Interface contacts:
Residue H110 in protein 2 interacts with residue I106 in protein 1 (closest heavy-atom distance 3.7 Å).
Residue V35 in protein 2 interacts with residue I24 in protein 1 (closest heavy-atom distance 3.8 Å).
Residue I106 in protein 2 interacts with residue M113 in protein 1 (closest heavy-atom distance 3.9 Å).
Residue H117 in protein 2 interacts with residue V99 in protein 1 (closest heavy-atom distance 3.5 Å).
Residue I31 in protein 2 contacts residue Q27 in protein 1 (closest heavy-atom distance 3.2 Å).
Residue I106 in protein 2 is in contact with residue H110 in protein 1 (closest heavy-atom distance 3.6 Å).
Residue M113 in protein 2 is in contact with residue I24 in protein 1 (closest heavy-atom distance 4.2 Å).
Residue Q27 in protein 2 contacts residue I31 in protein 1 (closest heavy-atom distance 3.3 Å).
Residue Q27 in protein 2 is in contact with residue D30 in protein 1 (closest heavy-atom distance 3.9 Å).
Residue M113 in protein 2 is in contact with residue V102 in protein 1 (closest heavy-atom distance 3.9 Å).
Residue H117 in protein 2 contacts residue D96 in protein 1 (closest heavy-atom distance 3.9 Å).
Residue P23 in protein 2 interacts with residue S34 in protein 1 (closest heavy-atom distance 4.7 Å).
Residue V103 in protein 2 is in contact with residue H117 in protein 1 (closest heavy-atom distance 3.8 Å).
Residue G107 in protein 2 interacts with residue H110 in protein 1 (closest heavy-atom distance 3.3 Å).
Residue S114 in protein 2 is in contact with residue V103 in protein 1 (closest heavy-atom distance 3.7 Å).
Residue H38 in protein 2 interacts with residue I24 in protein 1 (closest heavy-atom distance 4.1 Å).
Residue V103 in protein 2 contacts residue M113 in protein 1 (closest heavy-atom distance 3.3 Å).
Residue G100 in protein 2 interacts with residue H117 in protein 1 (closest heavy-atom distance 3.5 Å).
Residue I31 in protein 2 contacts residue I31 in protein 1 (closest heavy-atom distance 4.8 Å).
Residue I24 in protein 2 is in contact with residue V35 in protein 1 (closest heavy-atom distance 3.7 Å).
Residue S34 in protein 2 contacts residue I24 in protein 1 (closest heavy-atom distance 3.5 Å).
Residue I106 in protein 2 interacts with residue I106 in protein 1 (closest heavy-atom distance 4.0 Å).
Residue H110 in protein 2 is in contact with residue G107 in protein 1 (closest heavy-atom distance 3.4 Å).
Residue S34 in protein 2 contacts residue M21 in protein 1 (closest heavy-atom distance 5.0 Å).
Residue S34 in protein 2 contacts residue S22 in protein 1 (closest heavy-atom distance 4.7 Å).
Residue V103 in protein 2 contacts residue S114 in protein 1 (closest heavy-atom distance 4.0 Å).
Residue H110 in protein 2 contacts residue V103 in protein 1 (closest heavy-atom distance 3.4 Å).
Residue I24 in protein 2 interacts with residue S34 in protein 1 (closest heavy-atom distance 3.4 Å).
Residue I106 in protein 2 interacts with residue I31 in protein 1 (closest heavy-atom distance 4.0 Å).
Residue I24 in protein 2 interacts with residue I31 in protein 1 (closest heavy-atom distance 4.1 Å).
Residue H117 in protein 2 interacts with residue G100 in protein 1 (closest heavy-atom distance 3.5 Å).
Residue H110 in protein 2 interacts with residue H110 in protein 1 (closest heavy-atom distance 4.9 Å).
Residue V102 in protein 2 is in contact with residue M113 in protein 1 (closest heavy-atom distance 3.6 Å).
Residue H20 in protein 2 is in contact with residue H38 in protein 1 (closest heavy-atom distance 3.6 Å).
Residue I24 in protein 2 is in contact with residue M113 in protein 1 (closest heavy-atom distance 4.7 Å).
Residue I31 in protein 2 interacts with residue A28 in protein 1 (closest heavy-atom distance 3.7 Å).
Residue I24 in protein 2 interacts with residue H38 in protein 1 (closest heavy-atom distance 4.2 Å).
Residue Q27 in protein 2 contacts residue S34 in protein 1 (closest heavy-atom distance 3.0 Å).
Residue M113 in protein 2 is in contact with residue I106 in protein 1 (closest heavy-atom distance 4.4 Å).
Residue I106 in protein 2 contacts residue V109 in protein 1 (closest heavy-atom distance 4.0 Å).
Residue D30 in protein 2 is in contact with residue Q27 in protein 1 (closest heavy-atom distance 3.8 Å).
Residue A28 in protein 2 contacts residue I31 in protein 1 (closest heavy-atom distance 3.6 Å).
Residue M113 in protein 2 is in contact with residue V103 in protein 1 (closest heavy-atom distance 3.8 Å).
Residue S34 in protein 2 is in contact with residue Q27 in protein 1 (closest heavy-atom distance 3.4 Å).
Residue I31 in protein 2 interacts with residue I106 in protein 1 (closest heavy-atom distance 4.0 Å).
Residue V99 in protein 2 is in contact with residue H117 in protein 1 (closest heavy-atom distance 3.5 Å).
Residue I31 in protein 2 interacts with residue I24 in protein 1 (closest heavy-atom distance 4.1 Å).
Residue V103 in protein 2 is in contact with residue H110 in protein 1 (closest heavy-atom distance 3.2 Å).
Residue V109 in protein 2 contacts residue I106 in protein 1 (closest heavy-atom distance 4.3 Å).
Residue H117 in protein 2 contacts residue V103 in protein 1 (closest heavy-atom distance 4.2 Å).

Sequence of protein 2:
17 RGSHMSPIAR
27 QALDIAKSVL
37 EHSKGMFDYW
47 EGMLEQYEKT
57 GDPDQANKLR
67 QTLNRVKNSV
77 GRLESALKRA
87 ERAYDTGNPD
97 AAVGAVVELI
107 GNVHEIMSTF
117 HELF

Sequence of protein 1:
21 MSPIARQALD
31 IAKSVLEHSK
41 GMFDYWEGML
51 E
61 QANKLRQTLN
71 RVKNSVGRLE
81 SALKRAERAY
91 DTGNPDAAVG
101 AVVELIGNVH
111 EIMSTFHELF

This data describes a binding interaction between two proteins.